These two protein chains interact to form a complex.

Sequence of the second protein:
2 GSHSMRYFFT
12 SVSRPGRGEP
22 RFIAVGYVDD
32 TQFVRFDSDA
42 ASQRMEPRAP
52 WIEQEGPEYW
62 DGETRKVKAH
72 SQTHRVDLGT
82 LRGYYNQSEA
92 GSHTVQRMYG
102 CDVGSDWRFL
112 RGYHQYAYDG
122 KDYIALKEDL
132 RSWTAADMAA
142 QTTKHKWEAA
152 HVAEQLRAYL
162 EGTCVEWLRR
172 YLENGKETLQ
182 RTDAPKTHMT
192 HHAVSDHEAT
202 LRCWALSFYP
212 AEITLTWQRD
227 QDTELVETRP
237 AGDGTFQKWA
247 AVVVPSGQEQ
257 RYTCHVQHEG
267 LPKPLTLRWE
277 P

Sequence of the first protein:
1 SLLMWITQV

Contacts between the two chains:
Residue Q156 in the second protein contacts residue W5 in the first protein (closest heavy-atom distance 3.7 Å).
Residue H71 in the second protein contacts residue L3 in the first protein (closest heavy-atom distance 3.3 Å).
Residue F34 in the second protein contacts residue S1 in the first protein (closest heavy-atom distance 5.0 Å).
Residue K67 in the second protein is in contact with residue L2 in the first protein (closest heavy-atom distance 3.0 Å).
Residue R98 in the second protein interacts with residue L3 in the first protein (closest heavy-atom distance 4.8 Å).
Residue M6 in the second protein contacts residue S1 in the first protein (closest heavy-atom distance 4.0 Å).
Residue Y8 in the second protein contacts residue L2 in the first protein (closest heavy-atom distance 3.3 Å).
Residue M46 in the second protein interacts with residue L2 in the first protein (closest heavy-atom distance 3.4 Å).
Residue Y124 in the second protein interacts with residue V9 in the first protein (closest heavy-atom distance 4.4 Å).
Residue T74 in the second protein contacts residue I6 in the first protein (closest heavy-atom distance 3.9 Å).
Residue A70 in the second protein is in contact with residue I6 in the first protein (closest heavy-atom distance 4.3 Å).
Residue K67 in the second protein contacts residue L3 in the first protein (closest heavy-atom distance 3.4 Å).
Residue K147 in the second protein contacts residue Q8 in the first protein (closest heavy-atom distance 3.8 Å).
Residue D78 in the second protein contacts residue V9 in the first protein (closest heavy-atom distance 2.9 Å).
Residue T74 in the second protein is in contact with residue Q8 in the first protein (closest heavy-atom distance 4.1 Å).
Residue K67 in the second protein interacts with residue M4 in the first protein (closest heavy-atom distance 4.4 Å).
Residue W168 in the second protein contacts residue S1 in the first protein (closest heavy-atom distance 3.5 Å).
Residue Y100 in the second protein contacts residue L3 in the first protein (closest heavy-atom distance 3.1 Å).
Residue R98 in the second protein contacts residue I6 in the first protein (closest heavy-atom distance 3.6 Å).
Residue Q156 in the second protein is in contact with residue T7 in the first protein (closest heavy-atom distance 4.5 Å).
Residue T74 in the second protein contacts residue T7 in the first protein (closest heavy-atom distance 4.5 Å).
Residue Y100 in the second protein is in contact with residue L2 in the first protein (closest heavy-atom distance 3.6 Å).
Residue Y85 in the second protein interacts with residue V9 in the first protein (closest heavy-atom distance 2.9 Å).
Residue Y117 in the second protein interacts with residue V9 in the first protein (closest heavy-atom distance 3.5 Å).
Residue E64 in the second protein is in contact with residue L2 in the first protein (closest heavy-atom distance 2.9 Å).
Residue V77 in the second protein contacts residue Q8 in the first protein (closest heavy-atom distance 3.6 Å).
Residue Y60 in the second protein is in contact with residue S1 in the first protein (closest heavy-atom distance 4.4 Å).
Residue W148 in the second protein interacts with residue V9 in the first protein (closest heavy-atom distance 3.9 Å).
Residue H115 in the second protein interacts with residue L3 in the first protein (closest heavy-atom distance 4.9 Å).
Residue V68 in the second protein is in contact with residue L2 in the first protein (closest heavy-atom distance 3.5 Å).
Residue K67 in the second protein is in contact with residue S1 in the first protein (closest heavy-atom distance 2.7 Å).
Residue T81 in the second protein contacts residue V9 in the first protein (closest heavy-atom distance 3.6 Å).
Residue Y160 in the second protein is in contact with residue L3 in the first protein (closest heavy-atom distance 3.5 Å).
Residue L157 in the second protein interacts with residue L3 in the first protein (closest heavy-atom distance 3.7 Å).
Residue T144 in the second protein interacts with residue Q8 in the first protein (closest heavy-atom distance 5.0 Å).
Residue R98 in the second protein is in contact with residue T7 in the first protein (closest heavy-atom distance 4.6 Å).
Residue H71 in the second protein contacts residue I6 in the first protein (closest heavy-atom distance 4.2 Å).
Residue K147 in the second protein interacts with residue V9 in the first protein (closest heavy-atom distance 3.4 Å).
Residue V153 in the second protein is in contact with residue T7 in the first protein (closest heavy-atom distance 3.4 Å).
Residue E64 in the second protein is in contact with residue S1 in the first protein (closest heavy-atom distance 3.2 Å).
Residue H71 in the second protein interacts with residue L2 in the first protein (closest heavy-atom distance 4.1 Å).
Residue Y160 in the second protein contacts residue S1 in the first protein (closest heavy-atom distance 2.6 Å).
Residue A151 in the second protein interacts with residue T7 in the first protein (closest heavy-atom distance 4.5 Å).
Residue D78 in the second protein is in contact with residue Q8 in the first protein (closest heavy-atom distance 3.5 Å).
Residue K147 in the second protein is in contact with residue T7 in the first protein (closest heavy-atom distance 5.0 Å).
Residue Y8 in the second protein is in contact with residue S1 in the first protein (closest heavy-atom distance 2.8 Å).
Residue W148 in the second protein interacts with residue Q8 in the first protein (closest heavy-atom distance 2.7 Å).
Residue Y160 in the second protein interacts with residue L2 in the first protein (closest heavy-atom distance 3.6 Å).
Residue L82 in the second protein is in contact with residue V9 in the first protein (closest heavy-atom distance 3.8 Å).
Residue W148 in the second protein is in contact with residue T7 in the first protein (closest heavy-atom distance 3.5 Å).
Residue Y172 in the second protein interacts with residue S1 in the first protein (closest heavy-atom distance 2.9 Å).
Residue T164 in the second protein is in contact with residue S1 in the first protein (closest heavy-atom distance 4.3 Å).
Residue T144 in the second protein is in contact with residue V9 in the first protein (closest heavy-atom distance 2.9 Å).
Residue F10 in the second protein contacts residue L2 in the first protein (closest heavy-atom distance 3.6 Å).